Sequence of the second protein:
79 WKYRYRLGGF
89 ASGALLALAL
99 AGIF

Interface contacts:
Residue F17 in the first protein interacts with residue F102 in the second protein (closest heavy-atom distance 3.8 Å).
Residue T232 in the first protein is in contact with residue A99 in the second protein (closest heavy-atom distance 3.9 Å).
Residue F231 in the first protein contacts residue F102 in the second protein (closest heavy-atom distance 3.6 Å).
Residue F236 in the first protein contacts residue A99 in the second protein (closest heavy-atom distance 3.5 Å).
Residue M235 in the first protein contacts residue F102 in the second protein (closest heavy-atom distance 3.8 Å).
Residue M235 in the first protein interacts with residue A99 in the second protein (closest heavy-atom distance 4.5 Å).
Residue V239 in the first protein contacts residue A95 in the second protein (closest heavy-atom distance 4.6 Å).
Residue F236 in the first protein contacts residue A95 in the second protein (closest heavy-atom distance 3.5 Å).
Residue M235 in the first protein interacts with residue L98 in the second protein (closest heavy-atom distance 3.3 Å).
Residue Q228 in the first protein contacts residue F102 in the second protein (closest heavy-atom distance 3.1 Å).
Residue F236 in the first protein is in contact with residue L96 in the second protein (closest heavy-atom distance 4.1 Å).
Residue V239 in the first protein contacts residue L94 in the second protein (closest heavy-atom distance 4.2 Å).
Residue V239 in the first protein contacts residue L98 in the second protein (closest heavy-atom distance 4.2 Å).

This data describes a binding interaction between two proteins.

Sequence of the first protein:
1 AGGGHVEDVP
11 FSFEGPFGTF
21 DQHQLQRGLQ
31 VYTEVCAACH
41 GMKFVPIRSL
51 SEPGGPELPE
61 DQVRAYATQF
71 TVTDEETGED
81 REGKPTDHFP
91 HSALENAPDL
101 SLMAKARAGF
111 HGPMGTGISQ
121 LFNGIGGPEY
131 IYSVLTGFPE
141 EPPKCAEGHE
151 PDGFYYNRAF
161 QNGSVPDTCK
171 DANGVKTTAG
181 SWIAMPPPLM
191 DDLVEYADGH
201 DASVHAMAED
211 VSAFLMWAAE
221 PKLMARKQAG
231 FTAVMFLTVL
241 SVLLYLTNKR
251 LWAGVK